Residue-level contacts at the interface:
Residue H46 in protein 1 contacts residue K5 in protein 2 (closest heavy-atom distance 3.1 Å).
Residue G129 in protein 1 is in contact with residue F10 in protein 2 (closest heavy-atom distance 3.2 Å).
Residue A254 in protein 1 contacts residue K5 in protein 2 (closest heavy-atom distance 4.8 Å).
Residue S45 in protein 1 is in contact with residue K5 in protein 2 (closest heavy-atom distance 3.0 Å).
Residue P236 in protein 1 interacts with residue F10 in protein 2 (closest heavy-atom distance 3.9 Å).
Residue S48 in protein 1 contacts residue I6 in protein 2 (closest heavy-atom distance 3.5 Å).
Residue L128 in protein 1 interacts with residue H11 in protein 2 (closest heavy-atom distance 3.9 Å).
Residue L253 in protein 1 contacts residue I6 in protein 2 (closest heavy-atom distance 4.3 Å).
Residue Y213 in protein 1 interacts with residue M3 in protein 2 (closest heavy-atom distance 4.8 Å).
Residue H46 in protein 1 interacts with residue I6 in protein 2 (closest heavy-atom distance 3.2 Å).
Residue K256 in protein 1 interacts with residue M3 in protein 2 (closest heavy-atom distance 3.6 Å).
Residue V47 in protein 1 contacts residue R4 in protein 2 (closest heavy-atom distance 3.7 Å).
Residue V47 in protein 1 contacts residue K5 in protein 2 (closest heavy-atom distance 3.9 Å).
Residue A254 in protein 1 is in contact with residue R4 in protein 2 (closest heavy-atom distance 3.6 Å).
Residue M42 in protein 1 is in contact with residue C7 in protein 2 (closest heavy-atom distance 3.4 Å).
Residue K256 in protein 1 interacts with residue S2 in protein 2 (closest heavy-atom distance 3.5 Å).
Residue L49 in protein 1 contacts residue I6 in protein 2 (closest heavy-atom distance 3.7 Å).
Residue A254 in protein 1 is in contact with residue Y9 in protein 2 (closest heavy-atom distance 3.7 Å).
Residue P236 in protein 1 interacts with residue I6 in protein 2 (closest heavy-atom distance 4.1 Å).
Residue V235 in protein 1 interacts with residue Y9 in protein 2 (closest heavy-atom distance 4.5 Å).
Residue Q127 in protein 1 contacts residue R12 in protein 2 (closest heavy-atom distance 2.5 Å).
Residue H46 in protein 1 contacts residue C7 in protein 2 (closest heavy-atom distance 4.1 Å).
Residue V47 in protein 1 contacts residue M3 in protein 2 (closest heavy-atom distance 3.1 Å).
Residue P255 in protein 1 contacts residue R4 in protein 2 (closest heavy-atom distance 4.4 Å).
Residue H46 in protein 1 contacts residue R4 in protein 2 (closest heavy-atom distance 4.6 Å).
Residue F209 in protein 1 interacts with residue M3 in protein 2 (closest heavy-atom distance 4.2 Å).
Residue L128 in protein 1 contacts residue R12 in protein 2 (closest heavy-atom distance 4.5 Å).
Residue Q127 in protein 1 interacts with residue H11 in protein 2 (closest heavy-atom distance 4.8 Å).
Residue A254 in protein 1 contacts residue I6 in protein 2 (closest heavy-atom distance 3.8 Å).
Residue G129 in protein 1 interacts with residue R12 in protein 2 (closest heavy-atom distance 4.3 Å).
Residue Y252 in protein 1 interacts with residue I6 in protein 2 (closest heavy-atom distance 4.8 Å).
Residue G129 in protein 1 interacts with residue H11 in protein 2 (closest heavy-atom distance 3.7 Å).
Residue Y252 in protein 1 contacts residue F10 in protein 2 (closest heavy-atom distance 3.8 Å).
Residue D234 in protein 1 contacts residue Y9 in protein 2 (closest heavy-atom distance 3.7 Å).
Residue L128 in protein 1 interacts with residue C7 in protein 2 (closest heavy-atom distance 4.2 Å).
Residue M42 in protein 1 is in contact with residue I6 in protein 2 (closest heavy-atom distance 3.9 Å).
Residue T208 in protein 1 interacts with residue M3 in protein 2 (closest heavy-atom distance 4.6 Å).
Residue L128 in protein 1 contacts residue I6 in protein 2 (closest heavy-atom distance 3.8 Å).
Residue L128 in protein 1 interacts with residue F10 in protein 2 (closest heavy-atom distance 3.8 Å).
Residue I257 in protein 1 contacts residue M3 in protein 2 (closest heavy-atom distance 3.8 Å).
Residue V47 in protein 1 is in contact with residue I6 in protein 2 (closest heavy-atom distance 3.2 Å).
Residue P236 in protein 1 interacts with residue Y9 in protein 2 (closest heavy-atom distance 3.9 Å).
Residue P255 in protein 1 contacts residue M3 in protein 2 (closest heavy-atom distance 3.2 Å).
Residue A210 in protein 1 contacts residue M3 in protein 2 (closest heavy-atom distance 3.6 Å).
Residue I257 in protein 1 interacts with residue S2 in protein 2 (closest heavy-atom distance 3.0 Å).
Residue A254 in protein 1 interacts with residue M3 in protein 2 (closest heavy-atom distance 3.4 Å).
Residue P255 in protein 1 contacts residue Y9 in protein 2 (closest heavy-atom distance 3.6 Å).
Residue L49 in protein 1 is in contact with residue F10 in protein 2 (closest heavy-atom distance 4.5 Å).
Residue P131 in protein 1 interacts with residue F10 in protein 2 (closest heavy-atom distance 3.7 Å).
Residue I130 in protein 1 is in contact with residue F10 in protein 2 (closest heavy-atom distance 3.8 Å).
Residue L253 in protein 1 contacts residue M3 in protein 2 (closest heavy-atom distance 4.4 Å).

The following describes two proteins that form a bound complex.

Sequence of protein 2:
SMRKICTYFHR

Sequence of protein 1:
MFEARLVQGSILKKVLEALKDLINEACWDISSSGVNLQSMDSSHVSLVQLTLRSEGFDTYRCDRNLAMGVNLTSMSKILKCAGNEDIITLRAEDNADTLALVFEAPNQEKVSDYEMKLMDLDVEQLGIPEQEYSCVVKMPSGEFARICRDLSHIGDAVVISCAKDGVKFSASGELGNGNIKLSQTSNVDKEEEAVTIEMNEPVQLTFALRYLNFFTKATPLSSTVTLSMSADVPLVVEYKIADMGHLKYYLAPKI